Sequence of protein 1:
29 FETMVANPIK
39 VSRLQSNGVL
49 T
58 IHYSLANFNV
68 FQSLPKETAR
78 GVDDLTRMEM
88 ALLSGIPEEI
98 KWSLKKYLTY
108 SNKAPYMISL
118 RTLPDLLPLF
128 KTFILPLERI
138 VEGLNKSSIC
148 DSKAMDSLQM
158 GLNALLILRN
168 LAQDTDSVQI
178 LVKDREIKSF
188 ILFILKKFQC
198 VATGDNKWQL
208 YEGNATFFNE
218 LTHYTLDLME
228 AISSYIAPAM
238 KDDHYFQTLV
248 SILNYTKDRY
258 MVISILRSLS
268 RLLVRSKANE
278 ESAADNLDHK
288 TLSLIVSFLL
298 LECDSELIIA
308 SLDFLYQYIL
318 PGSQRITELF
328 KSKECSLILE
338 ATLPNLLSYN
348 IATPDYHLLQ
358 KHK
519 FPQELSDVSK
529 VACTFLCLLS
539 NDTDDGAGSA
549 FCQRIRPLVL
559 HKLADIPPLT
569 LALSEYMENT

These two protein chains interact to form a complex.

Sequence of protein 2:
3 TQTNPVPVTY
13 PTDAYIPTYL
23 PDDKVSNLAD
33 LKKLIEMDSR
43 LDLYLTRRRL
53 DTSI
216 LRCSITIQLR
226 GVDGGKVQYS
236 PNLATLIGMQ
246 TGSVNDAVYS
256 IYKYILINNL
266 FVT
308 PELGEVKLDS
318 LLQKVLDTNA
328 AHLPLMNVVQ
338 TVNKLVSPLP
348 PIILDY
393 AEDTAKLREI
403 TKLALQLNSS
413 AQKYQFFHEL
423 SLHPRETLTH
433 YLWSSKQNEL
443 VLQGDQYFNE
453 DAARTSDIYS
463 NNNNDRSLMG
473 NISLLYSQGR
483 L

Contacts between the two chains:
Residue L356 in protein 1 interacts with residue G229 in protein 2 (closest heavy-atom distance 3.3 Å).
Residue Y208 in protein 1 is in contact with residue Q417 in protein 2 (closest heavy-atom distance 3.4 Å).
Residue N342 in protein 1 interacts with residue L52 in protein 2 (closest heavy-atom distance 3.7 Å).
Residue L207 in protein 1 is in contact with residue Q417 in protein 2 (closest heavy-atom distance 3.0 Å).
Residue A338 in protein 1 contacts residue L52 in protein 2 (closest heavy-atom distance 3.4 Å).
Residue S144 in protein 1 interacts with residue E428 in protein 2 (closest heavy-atom distance 3.1 Å).
Residue L297 in protein 1 interacts with residue L45 in protein 2 (closest heavy-atom distance 3.7 Å).
Residue K360 in protein 1 contacts residue V227 in protein 2 (closest heavy-atom distance 2.9 Å).
Residue C300 in protein 1 contacts residue T3 in protein 2 (closest heavy-atom distance 3.8 Å).
Residue Y353 in protein 1 interacts with residue V249 in protein 2 (closest heavy-atom distance 3.7 Å).
Residue L558 in protein 1 is in contact with residue Y254 in protein 2 (closest heavy-atom distance 3.4 Å).
Residue N347 in protein 1 contacts residue T5 in protein 2 (closest heavy-atom distance 3.4 Å).
Residue E209 in protein 1 contacts residue Q417 in protein 2 (closest heavy-atom distance 3.4 Å).
Residue E299 in protein 1 is in contact with residue L52 in protein 2 (closest heavy-atom distance 3.5 Å).
Residue C300 in protein 1 contacts residue Q4 in protein 2 (closest heavy-atom distance 3.2 Å).
Residue G201 in protein 1 contacts residue T20 in protein 2 (closest heavy-atom distance 3.5 Å).
Residue T568 in protein 1 interacts with residue F266 in protein 2 (closest heavy-atom distance 3.8 Å).
Residue Q206 in protein 1 contacts residue Y21 in protein 2 (closest heavy-atom distance 3.8 Å).
Residue D301 in protein 1 interacts with residue T5 in protein 2 (closest heavy-atom distance 3.6 Å).
Residue C147 in protein 1 contacts residue W435 in protein 2 (closest heavy-atom distance 3.2 Å).
Residue F519 in protein 1 is in contact with residue M333 in protein 2 (closest heavy-atom distance 3.7 Å).
Residue H559 in protein 1 contacts residue Y254 in protein 2 (closest heavy-atom distance 3.5 Å).
Residue P565 in protein 1 is in contact with residue L332 in protein 2 (closest heavy-atom distance 3.8 Å).
Residue L334 in protein 1 is in contact with residue R49 in protein 2 (closest heavy-atom distance 3.4 Å).
Residue R256 in protein 1 contacts residue N6 in protein 2 (closest heavy-atom distance 3.9 Å).
Residue K254 in protein 1 contacts residue D15 in protein 2 (closest heavy-atom distance 3.0 Å).
Residue S144 in protein 1 contacts residue T429 in protein 2 (closest heavy-atom distance 3.6 Å).
Residue T568 in protein 1 is in contact with residue L310 in protein 2 (closest heavy-atom distance 3.4 Å).
Residue S572 in protein 1 is in contact with residue L310 in protein 2 (closest heavy-atom distance 3.7 Å).
Residue T568 in protein 1 is in contact with residue Y257 in protein 2 (closest heavy-atom distance 3.8 Å).
Residue C300 in protein 1 is in contact with residue T5 in protein 2 (closest heavy-atom distance 3.0 Å).
Residue E209 in protein 1 interacts with residue Q414 in protein 2 (closest heavy-atom distance 3.5 Å).
Residue Y353 in protein 1 is in contact with residue N250 in protein 2 (closest heavy-atom distance 3.5 Å).
Residue S302 in protein 1 interacts with residue T5 in protein 2 (closest heavy-atom distance 3.3 Å).
Residue K143 in protein 1 interacts with residue E421 in protein 2 (closest heavy-atom distance 4.0 Å).
Residue F519 in protein 1 is in contact with residue V336 in protein 2 (closest heavy-atom distance 3.2 Å).
Residue Y208 in protein 1 is in contact with residue F418 in protein 2 (closest heavy-atom distance 3.9 Å).
Residue C300 in protein 1 is in contact with residue N6 in protein 2 (closest heavy-atom distance 3.7 Å).
Residue D148 in protein 1 is in contact with residue W435 in protein 2 (closest heavy-atom distance 3.7 Å).
Residue I146 in protein 1 interacts with residue H432 in protein 2 (closest heavy-atom distance 3.1 Å).
Residue C147 in protein 1 interacts with residue T431 in protein 2 (closest heavy-atom distance 3.8 Å).
Residue K143 in protein 1 is in contact with residue H425 in protein 2 (closest heavy-atom distance 3.6 Å).
Residue S149 in protein 1 is in contact with residue W435 in protein 2 (closest heavy-atom distance 3.5 Å).
Residue Q521 in protein 1 is in contact with residue M333 in protein 2 (closest heavy-atom distance 3.5 Å).
Residue K254 in protein 1 is in contact with residue Y17 in protein 2 (closest heavy-atom distance 3.4 Å).
Residue Y252 in protein 1 is in contact with residue Y17 in protein 2 (closest heavy-atom distance 4.0 Å).
Residue L556 in protein 1 is in contact with residue I56 in protein 2 (closest heavy-atom distance 3.7 Å).
Residue L561 in protein 1 contacts residue Y257 in protein 2 (closest heavy-atom distance 3.3 Å).
Residue P565 in protein 1 contacts residue M333 in protein 2 (closest heavy-atom distance 3.8 Å).
Residue M152 in protein 1 is in contact with residue W435 in protein 2 (closest heavy-atom distance 3.5 Å).
Residue A562 in protein 1 is in contact with residue V253 in protein 2 (closest heavy-atom distance 3.4 Å).
Residue L356 in protein 1 is in contact with residue V249 in protein 2 (closest heavy-atom distance 3.7 Å).
Residue Y208 in protein 1 is in contact with residue E421 in protein 2 (closest heavy-atom distance 3.6 Å).
Residue L569 in protein 1 contacts residue G311 in protein 2 (closest heavy-atom distance 3.7 Å).
Residue L558 in protein 1 contacts residue L261 in protein 2 (closest heavy-atom distance 3.8 Å).
Residue C147 in protein 1 contacts residue E428 in protein 2 (closest heavy-atom distance 3.3 Å).
Residue D301 in protein 1 is in contact with residue P7 in protein 2 (closest heavy-atom distance 3.2 Å).
Residue F519 in protein 1 interacts with residue Q337 in protein 2 (closest heavy-atom distance 3.3 Å).
Residue S294 in protein 1 is in contact with residue L45 in protein 2 (closest heavy-atom distance 3.9 Å).
Residue I335 in protein 1 is in contact with residue R49 in protein 2 (closest heavy-atom distance 4.0 Å).